These two protein chains interact to form a complex.

Sequence of the first protein:
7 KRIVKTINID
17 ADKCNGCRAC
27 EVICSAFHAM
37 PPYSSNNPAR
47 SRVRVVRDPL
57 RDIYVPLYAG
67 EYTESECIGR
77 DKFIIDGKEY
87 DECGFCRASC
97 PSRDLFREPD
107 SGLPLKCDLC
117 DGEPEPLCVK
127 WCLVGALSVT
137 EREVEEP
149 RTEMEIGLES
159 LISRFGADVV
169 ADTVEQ

Interface contacts:
Residue I80 in the second protein interacts with residue A17 in the first protein (closest heavy-atom distance 2.9 Å).
Residue D77 in the second protein contacts residue R93 in the first protein (closest heavy-atom distance 3.4 Å).
Residue F79 in the second protein contacts residue I15 in the first protein (closest heavy-atom distance 3.2 Å).
Residue V147 in the second protein contacts residue S71 in the first protein (closest heavy-atom distance 3.4 Å).
Residue E72 in the second protein is in contact with residue E67 in the first protein (closest heavy-atom distance 3.0 Å).
Residue D18 in the second protein contacts residue G83 in the first protein (closest heavy-atom distance 3.0 Å).
Residue A17 in the second protein contacts residue I80 in the first protein (closest heavy-atom distance 3.0 Å).
Residue R76 in the second protein interacts with residue K11 in the first protein (closest heavy-atom distance 2.9 Å).
Residue S146 in the second protein contacts residue S71 in the first protein (closest heavy-atom distance 3.3 Å).
Residue T12 in the second protein is in contact with residue E88 in the first protein (closest heavy-atom distance 2.6 Å).
Residue Y86 in the second protein is in contact with residue I81 in the first protein (closest heavy-atom distance 3.4 Å).
Residue K84 in the second protein interacts with residue D82 in the first protein (closest heavy-atom distance 3.0 Å).
Residue T171 in the second protein is in contact with residue M152 in the first protein (closest heavy-atom distance 3.2 Å).
Residue I80 in the second protein interacts with residue I15 in the first protein (closest heavy-atom distance 2.9 Å).
Residue D77 in the second protein contacts residue I13 in the first protein (closest heavy-atom distance 3.4 Å).
Residue R149 in the second protein interacts with residue E70 in the first protein (closest heavy-atom distance 2.7 Å).
Residue H34 in the second protein is in contact with residue R162 in the first protein (closest heavy-atom distance 2.8 Å).
Residue T69 in the second protein is in contact with residue E67 in the first protein (closest heavy-atom distance 3.2 Å).
Residue E88 in the second protein is in contact with residue R138 in the first protein (closest heavy-atom distance 2.9 Å).
Residue D18 in the second protein contacts residue D82 in the first protein (closest heavy-atom distance 2.7 Å).
Residue F79 in the second protein interacts with residue P62 in the first protein (closest heavy-atom distance 3.3 Å).
Residue R162 in the second protein interacts with residue E151 in the first protein (closest heavy-atom distance 2.8 Å).
Residue S107 in the second protein interacts with residue E151 in the first protein (closest heavy-atom distance 3.0 Å).
Residue S146 in the second protein interacts with residue E72 in the first protein (closest heavy-atom distance 2.8 Å).
Residue I15 in the second protein interacts with residue K78 in the first protein (closest heavy-atom distance 2.9 Å).
Residue R93 in the second protein interacts with residue D77 in the first protein (closest heavy-atom distance 3.4 Å).
Residue I15 in the second protein is in contact with residue I80 in the first protein (closest heavy-atom distance 2.9 Å).
Residue M152 in the second protein interacts with residue V167 in the first protein (closest heavy-atom distance 3.1 Å).
Residue E72 in the second protein contacts residue R8 in the first protein (closest heavy-atom distance 3.0 Å).
Residue D114 in the second protein is in contact with residue I74 in the first protein (closest heavy-atom distance 3.4 Å).
Residue R76 in the second protein interacts with residue I13 in the first protein (closest heavy-atom distance 2.5 Å).
Residue D106 in the second protein contacts residue E151 in the first protein (closest heavy-atom distance 3.2 Å).
Residue G75 in the second protein is in contact with residue R93 in the first protein (closest heavy-atom distance 2.8 Å).
Residue I81 in the second protein contacts residue Y86 in the first protein (closest heavy-atom distance 3.4 Å).
Residue L159 in the second protein is in contact with residue L156 in the first protein (closest heavy-atom distance 3.4 Å).
Residue K78 in the second protein contacts residue I13 in the first protein (closest heavy-atom distance 3.0 Å).
Residue I13 in the second protein is in contact with residue D77 in the first protein (closest heavy-atom distance 3.4 Å).
Residue G83 in the second protein contacts residue D18 in the first protein (closest heavy-atom distance 2.8 Å).
Residue R93 in the second protein contacts residue G75 in the first protein (closest heavy-atom distance 3.0 Å).
Residue M152 in the second protein contacts residue T171 in the first protein (closest heavy-atom distance 3.2 Å).
Residue D82 in the second protein is in contact with residue D18 in the first protein (closest heavy-atom distance 2.7 Å).
Residue E67 in the second protein is in contact with residue T69 in the first protein (closest heavy-atom distance 3.3 Å).
Residue I15 in the second protein contacts residue F79 in the first protein (closest heavy-atom distance 3.3 Å).
Residue R138 in the second protein is in contact with residue E88 in the first protein (closest heavy-atom distance 2.6 Å).
Residue S71 in the second protein is in contact with residue E67 in the first protein (closest heavy-atom distance 3.0 Å).
Residue F163 in the second protein interacts with residue M152 in the first protein (closest heavy-atom distance 3.4 Å).
Residue K78 in the second protein is in contact with residue I15 in the first protein (closest heavy-atom distance 2.9 Å).
Residue T12 in the second protein interacts with residue R76 in the first protein (closest heavy-atom distance 3.1 Å).
Residue I13 in the second protein is in contact with residue K78 in the first protein (closest heavy-atom distance 2.9 Å).
Residue D82 in the second protein is in contact with residue K84 in the first protein (closest heavy-atom distance 2.7 Å).
Residue V147 in the second protein contacts residue E70 in the first protein (closest heavy-atom distance 3.0 Å).
Residue C73 in the second protein is in contact with residue E67 in the first protein (closest heavy-atom distance 3.0 Å).
Residue K11 in the second protein interacts with residue R76 in the first protein (closest heavy-atom distance 2.8 Å).
Residue K11 in the second protein interacts with residue G75 in the first protein (closest heavy-atom distance 3.4 Å).
Residue E67 in the second protein is in contact with residue S71 in the first protein (closest heavy-atom distance 2.8 Å).
Residue P62 in the second protein interacts with residue F79 in the first protein (closest heavy-atom distance 3.4 Å).
Residue E88 in the second protein is in contact with residue T12 in the first protein (closest heavy-atom distance 2.5 Å).
Residue R76 in the second protein interacts with residue T12 in the first protein (closest heavy-atom distance 3.2 Å).
Residue I13 in the second protein interacts with residue R76 in the first protein (closest heavy-atom distance 2.5 Å).
Residue R8 in the second protein contacts residue E72 in the first protein (closest heavy-atom distance 2.7 Å).

Sequence of the second protein:
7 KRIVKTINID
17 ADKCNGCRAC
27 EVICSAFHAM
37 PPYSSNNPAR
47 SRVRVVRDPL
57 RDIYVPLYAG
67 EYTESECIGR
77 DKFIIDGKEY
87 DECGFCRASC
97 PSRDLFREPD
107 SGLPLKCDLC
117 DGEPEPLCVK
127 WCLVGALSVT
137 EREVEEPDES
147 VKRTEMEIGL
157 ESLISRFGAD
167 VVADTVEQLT